Sequence of the first protein:
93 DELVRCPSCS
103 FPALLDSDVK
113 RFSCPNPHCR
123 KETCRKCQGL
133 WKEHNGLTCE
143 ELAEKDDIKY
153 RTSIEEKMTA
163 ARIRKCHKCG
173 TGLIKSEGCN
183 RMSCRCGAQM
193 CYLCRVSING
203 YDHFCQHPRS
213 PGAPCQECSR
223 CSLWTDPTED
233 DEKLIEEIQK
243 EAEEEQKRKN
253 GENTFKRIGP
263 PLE

Residue-level contacts at the interface:
Residue I176 in the first protein is in contact with residue Q49 in the second protein (closest heavy-atom distance 3.8 Å).
Residue I176 in the first protein interacts with residue R72 in the second protein (closest heavy-atom distance 3.4 Å).
Residue P263 in the first protein is in contact with residue D58 in the second protein (closest heavy-atom distance 3.3 Å).
Residue S178 in the first protein is in contact with residue L73 in the second protein (closest heavy-atom distance 2.7 Å).
Residue M160 in the first protein is in contact with residue G47 in the second protein (closest heavy-atom distance 3.7 Å).
Residue P262 in the first protein is in contact with residue F45 in the second protein (closest heavy-atom distance 4.0 Å).
Residue E157 in the first protein contacts residue S65 in the second protein (closest heavy-atom distance 2.8 Å).
Residue G261 in the first protein is in contact with residue N60 in the second protein (closest heavy-atom distance 2.9 Å).
Residue R259 in the first protein contacts residue N60 in the second protein (closest heavy-atom distance 3.0 Å).
Residue E179 in the first protein interacts with residue R74 in the second protein (closest heavy-atom distance 3.4 Å).
Residue I150 in the first protein is in contact with residue E64 in the second protein (closest heavy-atom distance 3.4 Å).
Residue S178 in the first protein interacts with residue R72 in the second protein (closest heavy-atom distance 3.4 Å).
Residue R187 in the first protein interacts with residue L8 in the second protein (closest heavy-atom distance 3.6 Å).
Residue I176 in the first protein interacts with residue L71 in the second protein (closest heavy-atom distance 2.9 Å).
Residue I150 in the first protein contacts residue K63 in the second protein (closest heavy-atom distance 3.7 Å).
Residue K177 in the first protein contacts residue G75 in the second protein (closest heavy-atom distance 4.0 Å).
Residue E158 in the first protein interacts with residue H68 in the second protein (closest heavy-atom distance 2.4 Å).
Residue E146 in the first protein is in contact with residue K63 in the second protein (closest heavy-atom distance 2.6 Å).
Residue I260 in the first protein interacts with residue N60 in the second protein (closest heavy-atom distance 3.3 Å).
Residue E157 in the first protein contacts residue A46 in the second protein (closest heavy-atom distance 3.4 Å).
Residue M184 in the first protein is in contact with residue L73 in the second protein (closest heavy-atom distance 3.6 Å).
Residue R153 in the first protein is in contact with residue Q62 in the second protein (closest heavy-atom distance 3.3 Å).
Residue S185 in the first protein is in contact with residue L73 in the second protein (closest heavy-atom distance 3.2 Å).
Residue I165 in the first protein interacts with residue V70 in the second protein (closest heavy-atom distance 3.5 Å).
Residue T161 in the first protein contacts residue G47 in the second protein (closest heavy-atom distance 3.1 Å).
Residue T161 in the first protein contacts residue H68 in the second protein (closest heavy-atom distance 3.5 Å).
Residue S178 in the first protein interacts with residue R74 in the second protein (closest heavy-atom distance 3.5 Å).
Residue P262 in the first protein is in contact with residue K48 in the second protein (closest heavy-atom distance 3.7 Å).
Residue R183 in the first protein contacts residue G75 in the second protein (closest heavy-atom distance 3.9 Å).
Residue I176 in the first protein is in contact with residue I44 in the second protein (closest heavy-atom distance 3.7 Å).
Residue G261 in the first protein contacts residue A46 in the second protein (closest heavy-atom distance 4.0 Å).
Residue M160 in the first protein contacts residue A46 in the second protein (closest heavy-atom distance 3.4 Å).
Residue T161 in the first protein is in contact with residue A46 in the second protein (closest heavy-atom distance 2.8 Å).
Residue I176 in the first protein interacts with residue L73 in the second protein (closest heavy-atom distance 2.8 Å).
Residue I165 in the first protein interacts with residue I44 in the second protein (closest heavy-atom distance 3.6 Å).
Residue Y203 in the first protein interacts with residue G76 in the second protein (closest heavy-atom distance 2.6 Å).
Residue G174 in the first protein contacts residue V70 in the second protein (closest heavy-atom distance 3.3 Å).
Residue R183 in the first protein interacts with residue G76 in the second protein (closest heavy-atom distance 2.9 Å).
Residue I237 in the first protein contacts residue G47 in the second protein (closest heavy-atom distance 4.1 Å).
Residue P262 in the first protein is in contact with residue A46 in the second protein (closest heavy-atom distance 3.6 Å).
Residue C181 in the first protein contacts residue G76 in the second protein (closest heavy-atom distance 3.4 Å).
Residue L175 in the first protein contacts residue L71 in the second protein (closest heavy-atom distance 3.4 Å).
Residue R164 in the first protein is in contact with residue Q49 in the second protein (closest heavy-atom distance 3.6 Å).
Residue T154 in the first protein is in contact with residue E64 in the second protein (closest heavy-atom distance 3.6 Å).
Residue G174 in the first protein is in contact with residue L71 in the second protein (closest heavy-atom distance 3.0 Å).
Residue P263 in the first protein contacts residue K48 in the second protein (closest heavy-atom distance 4.0 Å).
Residue K177 in the first protein interacts with residue L73 in the second protein (closest heavy-atom distance 3.2 Å).
Residue R153 in the first protein interacts with residue S65 in the second protein (closest heavy-atom distance 3.0 Å).
Residue C181 in the first protein interacts with residue G75 in the second protein (closest heavy-atom distance 3.5 Å).
Residue P262 in the first protein contacts residue Y59 in the second protein (closest heavy-atom distance 3.4 Å).
Residue E157 in the first protein interacts with residue F45 in the second protein (closest heavy-atom distance 3.5 Å).
Residue E179 in the first protein is in contact with residue G75 in the second protein (closest heavy-atom distance 2.5 Å).
Residue T161 in the first protein contacts residue I44 in the second protein (closest heavy-atom distance 4.0 Å).
Residue R153 in the first protein contacts residue K63 in the second protein (closest heavy-atom distance 2.6 Å).
Residue I176 in the first protein is in contact with residue V70 in the second protein (closest heavy-atom distance 3.9 Å).
Residue T173 in the first protein is in contact with residue L8 in the second protein (closest heavy-atom distance 3.6 Å).
Residue E158 in the first protein is in contact with residue T66 in the second protein (closest heavy-atom distance 3.6 Å).
Residue R164 in the first protein is in contact with residue G47 in the second protein (closest heavy-atom distance 3.2 Å).
Residue R187 in the first protein is in contact with residue L71 in the second protein (closest heavy-atom distance 3.9 Å).
Residue T161 in the first protein is in contact with residue F45 in the second protein (closest heavy-atom distance 3.8 Å).

Sequence of the second protein:
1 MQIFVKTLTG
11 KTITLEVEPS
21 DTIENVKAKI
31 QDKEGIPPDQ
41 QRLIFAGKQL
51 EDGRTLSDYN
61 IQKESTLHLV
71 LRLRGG

This data describes a binding interaction between two proteins.